Sequence of protein 1:
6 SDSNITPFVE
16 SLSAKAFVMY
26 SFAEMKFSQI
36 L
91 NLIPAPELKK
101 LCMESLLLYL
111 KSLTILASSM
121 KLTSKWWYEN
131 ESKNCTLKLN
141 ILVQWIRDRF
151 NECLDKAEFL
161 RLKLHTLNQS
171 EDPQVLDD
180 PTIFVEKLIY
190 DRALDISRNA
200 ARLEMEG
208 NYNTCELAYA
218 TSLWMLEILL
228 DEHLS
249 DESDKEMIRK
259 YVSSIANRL

Residue-level contacts at the interface:
Residue D252 in protein 1 is in contact with residue N21 in protein 2 (closest heavy-atom distance 2.9 Å).
Residue R161 in protein 1 interacts with residue L37 in protein 2 (closest heavy-atom distance 3.6 Å).
Residue Y189 in protein 1 contacts residue K17 in protein 2 (closest heavy-atom distance 3.8 Å).
Residue L113 in protein 1 contacts residue F40 in protein 2 (closest heavy-atom distance 3.7 Å).
Residue L154 in protein 1 contacts residue Q41 in protein 2 (closest heavy-atom distance 3.2 Å).
Residue Y189 in protein 1 interacts with residue K18 in protein 2 (closest heavy-atom distance 3.0 Å).
Residue S196 in protein 1 interacts with residue F10 in protein 2 (closest heavy-atom distance 3.4 Å).
Residue E185 in protein 1 interacts with residue L20 in protein 2 (closest heavy-atom distance 3.7 Å).
Residue R161 in protein 1 contacts residue S34 in protein 2 (closest heavy-atom distance 3.1 Å).
Residue M255 in protein 1 is in contact with residue K18 in protein 2 (closest heavy-atom distance 3.3 Å).
Residue S124 in protein 1 is in contact with residue L50 in protein 2 (closest heavy-atom distance 4.0 Å).
Residue Q144 in protein 1 interacts with residue S55 in protein 2 (closest heavy-atom distance 3.8 Å).
Residue T123 in protein 1 is in contact with residue L54 in protein 2 (closest heavy-atom distance 4.0 Å).
Residue I263 in protein 1 contacts residue F10 in protein 2 (closest heavy-atom distance 3.9 Å).
Residue W127 in protein 1 interacts with residue N53 in protein 2 (closest heavy-atom distance 3.6 Å).
Residue E185 in protein 1 is in contact with residue M22 in protein 2 (closest heavy-atom distance 3.6 Å).
Residue R147 in protein 1 contacts residue D48 in protein 2 (closest heavy-atom distance 3.2 Å).
Residue A117 in protein 1 is in contact with residue M43 in protein 2 (closest heavy-atom distance 3.7 Å).
Residue L154 in protein 1 is in contact with residue L37 in protein 2 (closest heavy-atom distance 3.8 Å).
Residue R266 in protein 1 interacts with residue L7 in protein 2 (closest heavy-atom distance 3.2 Å).
Residue A200 in protein 1 interacts with residue V11 in protein 2 (closest heavy-atom distance 4.0 Å).
Residue T136 in protein 1 is in contact with residue M58 in protein 2 (closest heavy-atom distance 3.7 Å).
Residue R266 in protein 1 contacts residue F10 in protein 2 (closest heavy-atom distance 3.8 Å).
Residue A157 in protein 1 interacts with residue L37 in protein 2 (closest heavy-atom distance 3.7 Å).
Residue F150 in protein 1 is in contact with residue M43 in protein 2 (closest heavy-atom distance 3.9 Å).
Residue M120 in protein 1 contacts residue N47 in protein 2 (closest heavy-atom distance 3.6 Å).
Residue F183 in protein 1 contacts residue M22 in protein 2 (closest heavy-atom distance 3.6 Å).
Residue R147 in protein 1 interacts with residue S51 in protein 2 (closest heavy-atom distance 3.4 Å).
Residue L137 in protein 1 contacts residue M58 in protein 2 (closest heavy-atom distance 3.3 Å).
Residue A200 in protein 1 interacts with residue L7 in protein 2 (closest heavy-atom distance 3.9 Å).
Residue V143 in protein 1 interacts with residue L54 in protein 2 (closest heavy-atom distance 3.6 Å).
Residue T114 in protein 1 contacts residue F40 in protein 2 (closest heavy-atom distance 3.7 Å).
Residue Y216 in protein 1 interacts with residue F10 in protein 2 (closest heavy-atom distance 3.7 Å).
Residue C135 in protein 1 is in contact with residue L54 in protein 2 (closest heavy-atom distance 3.8 Å).
Residue Q144 in protein 1 contacts residue S51 in protein 2 (closest heavy-atom distance 3.5 Å).
Residue Y189 in protein 1 interacts with residue L20 in protein 2 (closest heavy-atom distance 3.5 Å).
Residue W127 in protein 1 contacts residue L54 in protein 2 (closest heavy-atom distance 3.4 Å).
Residue F150 in protein 1 is in contact with residue F40 in protein 2 (closest heavy-atom distance 3.4 Å).
Residue E158 in protein 1 is in contact with residue Q41 in protein 2 (closest heavy-atom distance 2.7 Å).
Residue L110 in protein 1 interacts with residue L37 in protein 2 (closest heavy-atom distance 3.5 Å).
Residue K133 in protein 1 interacts with residue S57 in protein 2 (closest heavy-atom distance 3.4 Å).
Residue L193 in protein 1 is in contact with residue K17 in protein 2 (closest heavy-atom distance 3.6 Å).
Residue M120 in protein 1 interacts with residue L50 in protein 2 (closest heavy-atom distance 3.9 Å).
Residue D252 in protein 1 interacts with residue L20 in protein 2 (closest heavy-atom distance 3.6 Å).
Residue F150 in protein 1 interacts with residue N47 in protein 2 (closest heavy-atom distance 3.4 Å).
Residue A200 in protein 1 contacts residue F10 in protein 2 (closest heavy-atom distance 3.8 Å).
Residue N140 in protein 1 is in contact with residue M58 in protein 2 (closest heavy-atom distance 3.0 Å).
Residue M204 in protein 1 interacts with residue L7 in protein 2 (closest heavy-atom distance 3.8 Å).
Residue S262 in protein 1 contacts residue F10 in protein 2 (closest heavy-atom distance 3.2 Å).
Residue E203 in protein 1 interacts with residue L7 in protein 2 (closest heavy-atom distance 3.3 Å).
Residue N140 in protein 1 interacts with residue S55 in protein 2 (closest heavy-atom distance 3.1 Å).
Residue Y259 in protein 1 is in contact with residue L13 in protein 2 (closest heavy-atom distance 3.4 Å).
Residue L110 in protein 1 contacts residue I33 in protein 2 (closest heavy-atom distance 3.9 Å).
Residue L110 in protein 1 is in contact with residue F40 in protein 2 (closest heavy-atom distance 3.9 Å).
Residue N151 in protein 1 is in contact with residue K44 in protein 2 (closest heavy-atom distance 2.8 Å).
Residue N140 in protein 1 contacts residue L54 in protein 2 (closest heavy-atom distance 3.2 Å).
Residue M103 in protein 1 contacts residue I33 in protein 2 (closest heavy-atom distance 3.9 Å).
Residue C135 in protein 1 is in contact with residue M58 in protein 2 (closest heavy-atom distance 3.1 Å).
Residue C135 in protein 1 interacts with residue S57 in protein 2 (closest heavy-atom distance 3.7 Å).
Residue Y259 in protein 1 is in contact with residue K17 in protein 2 (closest heavy-atom distance 3.6 Å).

Sequence of protein 2:
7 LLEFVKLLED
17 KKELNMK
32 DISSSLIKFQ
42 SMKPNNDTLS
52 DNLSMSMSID

This data describes a binding interaction between two proteins.